Sequence of protein 2:
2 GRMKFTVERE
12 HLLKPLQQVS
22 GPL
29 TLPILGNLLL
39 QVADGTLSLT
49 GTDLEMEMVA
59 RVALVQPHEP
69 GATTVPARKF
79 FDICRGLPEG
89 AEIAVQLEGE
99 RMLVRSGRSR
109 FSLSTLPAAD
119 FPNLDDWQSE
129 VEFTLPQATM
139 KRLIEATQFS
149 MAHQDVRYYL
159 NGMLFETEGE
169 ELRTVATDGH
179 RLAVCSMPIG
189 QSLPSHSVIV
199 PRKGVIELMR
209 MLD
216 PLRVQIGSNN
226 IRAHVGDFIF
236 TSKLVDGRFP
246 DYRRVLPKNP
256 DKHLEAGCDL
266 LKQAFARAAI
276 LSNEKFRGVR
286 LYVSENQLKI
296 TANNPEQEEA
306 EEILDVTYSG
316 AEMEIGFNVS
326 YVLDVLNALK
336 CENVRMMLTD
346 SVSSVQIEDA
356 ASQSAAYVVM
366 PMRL

Contacts between the two chains:
Residue R155 in protein 2 interacts with residue G11 in protein 1 (closest heavy-atom distance 4.1 Å).
Residue D176 in protein 2 is in contact with residue L7 in protein 1 (closest heavy-atom distance 4.8 Å).
Residue G177 in protein 2 interacts with residue L5 in protein 1 (closest heavy-atom distance 2.9 Å).
Residue Y157 in protein 2 contacts residue P9 in protein 1 (closest heavy-atom distance 4.6 Å).
Residue V363 in protein 2 interacts with residue L5 in protein 1 (closest heavy-atom distance 3.7 Å).
Residue S349 in protein 2 contacts residue L5 in protein 1 (closest heavy-atom distance 4.1 Å).
Residue R179 in protein 2 is in contact with residue L5 in protein 1 (closest heavy-atom distance 3.6 Å).
Residue L180 in protein 2 contacts residue L5 in protein 1 (closest heavy-atom distance 3.9 Å).
Residue V250 in protein 2 interacts with residue L7 in protein 1 (closest heavy-atom distance 4.1 Å).
Residue V364 in protein 2 contacts residue L5 in protein 1 (closest heavy-atom distance 4.6 Å).
Residue R155 in protein 2 is in contact with residue L7 in protein 1 (closest heavy-atom distance 4.0 Å).
Residue G177 in protein 2 is in contact with residue G11 in protein 1 (closest heavy-atom distance 4.1 Å).
Residue R155 in protein 2 interacts with residue P9 in protein 1 (closest heavy-atom distance 4.3 Å).
Residue G177 in protein 2 is in contact with residue L7 in protein 1 (closest heavy-atom distance 3.6 Å).
Residue P245 in protein 2 contacts residue L7 in protein 1 (closest heavy-atom distance 3.9 Å).
Residue T175 in protein 2 interacts with residue L5 in protein 1 (closest heavy-atom distance 3.8 Å).
Residue H178 in protein 2 interacts with residue L5 in protein 1 (closest heavy-atom distance 3.7 Å).
Residue M365 in protein 2 is in contact with residue L5 in protein 1 (closest heavy-atom distance 4.0 Å).
Residue L158 in protein 2 interacts with residue L7 in protein 1 (closest heavy-atom distance 4.1 Å).
Residue V250 in protein 2 interacts with residue L5 in protein 1 (closest heavy-atom distance 4.2 Å).
Residue T175 in protein 2 is in contact with residue L7 in protein 1 (closest heavy-atom distance 4.4 Å).

Sequence of protein 1:
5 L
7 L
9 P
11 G

The following describes two proteins that form a bound complex.